These two protein chains interact to form a complex.

Sequence of protein 2:
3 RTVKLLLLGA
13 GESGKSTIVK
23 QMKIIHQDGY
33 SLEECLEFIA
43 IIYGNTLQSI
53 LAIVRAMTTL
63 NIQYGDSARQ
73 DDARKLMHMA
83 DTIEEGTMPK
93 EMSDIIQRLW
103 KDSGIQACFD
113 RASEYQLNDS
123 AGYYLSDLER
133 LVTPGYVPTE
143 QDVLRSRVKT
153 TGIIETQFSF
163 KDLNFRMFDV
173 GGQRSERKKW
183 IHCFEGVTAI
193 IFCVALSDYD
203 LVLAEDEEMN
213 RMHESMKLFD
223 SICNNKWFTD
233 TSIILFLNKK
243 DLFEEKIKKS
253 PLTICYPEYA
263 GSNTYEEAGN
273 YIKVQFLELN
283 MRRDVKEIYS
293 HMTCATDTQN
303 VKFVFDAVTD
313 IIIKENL

Residue-level contacts at the interface:
Residue M211 in protein 2 contacts residue I22 in protein 1 (closest heavy-atom distance 4.1 Å).
Residue I183 in protein 2 interacts with residue L36 in protein 1 (closest heavy-atom distance 3.9 Å).
Residue I183 in protein 2 contacts residue I42 in protein 1 (closest heavy-atom distance 3.5 Å).
Residue F186 in protein 2 interacts with residue L33 in protein 1 (closest heavy-atom distance 3.8 Å).
Residue R176 in protein 2 interacts with residue I22 in protein 1 (closest heavy-atom distance 4.0 Å).
Residue I183 in protein 2 interacts with residue F28 in protein 1 (closest heavy-atom distance 4.6 Å).
Residue K219 in protein 2 interacts with residue C23 in protein 1 (closest heavy-atom distance 3.8 Å).
Residue K180 in protein 2 contacts residue D7 in protein 1 (closest heavy-atom distance 4.2 Å).
Residue N227 in protein 2 is in contact with residue E26 in protein 1 (closest heavy-atom distance 3.1 Å).
Residue W182 in protein 2 is in contact with residue W25 in protein 1 (closest heavy-atom distance 3.4 Å).
Residue R179 in protein 2 contacts residue W25 in protein 1 (closest heavy-atom distance 3.8 Å).
Residue W229 in protein 2 is in contact with residue L33 in protein 1 (closest heavy-atom distance 3.7 Å).
Residue L220 in protein 2 is in contact with residue W25 in protein 1 (closest heavy-atom distance 3.5 Å).
Residue H184 in protein 2 is in contact with residue I41 in protein 1 (closest heavy-atom distance 3.6 Å).
Residue I183 in protein 2 is in contact with residue I41 in protein 1 (closest heavy-atom distance 4.5 Å).
Residue F186 in protein 2 is in contact with residue W25 in protein 1 (closest heavy-atom distance 3.8 Å).
Residue E187 in protein 2 interacts with residue A37 in protein 1 (closest heavy-atom distance 4.6 Å).
Residue L220 in protein 2 contacts residue I22 in protein 1 (closest heavy-atom distance 3.5 Å).
Residue I183 in protein 2 is in contact with residue W25 in protein 1 (closest heavy-atom distance 4.0 Å).
Residue L220 in protein 2 is in contact with residue C23 in protein 1 (closest heavy-atom distance 4.1 Å).
Residue G188 in protein 2 is in contact with residue L33 in protein 1 (closest heavy-atom distance 4.5 Å).
Residue E187 in protein 2 interacts with residue H34 in protein 1 (closest heavy-atom distance 5.0 Å).
Residue E187 in protein 2 is in contact with residue I42 in protein 1 (closest heavy-atom distance 3.0 Å).
Residue R179 in protein 2 is in contact with residue P24 in protein 1 (closest heavy-atom distance 3.8 Å).
Residue W229 in protein 2 contacts residue W25 in protein 1 (closest heavy-atom distance 3.6 Å).
Residue S223 in protein 2 interacts with residue C23 in protein 1 (closest heavy-atom distance 3.6 Å).
Residue I224 in protein 2 is in contact with residue W25 in protein 1 (closest heavy-atom distance 3.6 Å).
Residue S223 in protein 2 contacts residue W25 in protein 1 (closest heavy-atom distance 2.9 Å).
Residue W229 in protein 2 contacts residue L31 in protein 1 (closest heavy-atom distance 2.8 Å).
Residue K219 in protein 2 contacts residue I22 in protein 1 (closest heavy-atom distance 3.8 Å).
Residue R176 in protein 2 contacts residue P24 in protein 1 (closest heavy-atom distance 4.7 Å).
Residue E216 in protein 2 is in contact with residue I22 in protein 1 (closest heavy-atom distance 3.8 Å).
Residue R179 in protein 2 contacts residue I22 in protein 1 (closest heavy-atom distance 3.0 Å).
Residue R176 in protein 2 interacts with residue V21 in protein 1 (closest heavy-atom distance 3.6 Å).
Residue W229 in protein 2 interacts with residue N29 in protein 1 (closest heavy-atom distance 4.3 Å).
Residue R179 in protein 2 is in contact with residue V21 in protein 1 (closest heavy-atom distance 4.5 Å).
Residue S223 in protein 2 contacts residue E26 in protein 1 (closest heavy-atom distance 3.2 Å).
Residue W229 in protein 2 interacts with residue L36 in protein 1 (closest heavy-atom distance 4.0 Å).
Residue N227 in protein 2 contacts residue W25 in protein 1 (closest heavy-atom distance 3.8 Å).
Residue K180 in protein 2 interacts with residue P24 in protein 1 (closest heavy-atom distance 4.0 Å).
Residue E187 in protein 2 interacts with residue L33 in protein 1 (closest heavy-atom distance 4.0 Å).
Residue K219 in protein 2 interacts with residue D18 in protein 1 (closest heavy-atom distance 3.0 Å).
Residue W229 in protein 2 is in contact with residue F28 in protein 1 (closest heavy-atom distance 3.3 Å).
Residue W229 in protein 2 interacts with residue E32 in protein 1 (closest heavy-atom distance 4.1 Å).
Residue H184 in protein 2 contacts residue I42 in protein 1 (closest heavy-atom distance 3.9 Å).

Sequence of protein 1:
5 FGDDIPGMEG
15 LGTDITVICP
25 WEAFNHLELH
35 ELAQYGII